This data describes a binding interaction between two proteins.

Sequence of chain B:
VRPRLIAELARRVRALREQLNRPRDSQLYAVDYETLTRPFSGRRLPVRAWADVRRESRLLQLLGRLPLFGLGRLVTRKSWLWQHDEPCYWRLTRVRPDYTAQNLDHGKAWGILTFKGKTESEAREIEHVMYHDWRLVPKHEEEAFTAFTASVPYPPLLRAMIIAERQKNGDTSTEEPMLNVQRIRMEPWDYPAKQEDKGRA

Sequence of chain A:
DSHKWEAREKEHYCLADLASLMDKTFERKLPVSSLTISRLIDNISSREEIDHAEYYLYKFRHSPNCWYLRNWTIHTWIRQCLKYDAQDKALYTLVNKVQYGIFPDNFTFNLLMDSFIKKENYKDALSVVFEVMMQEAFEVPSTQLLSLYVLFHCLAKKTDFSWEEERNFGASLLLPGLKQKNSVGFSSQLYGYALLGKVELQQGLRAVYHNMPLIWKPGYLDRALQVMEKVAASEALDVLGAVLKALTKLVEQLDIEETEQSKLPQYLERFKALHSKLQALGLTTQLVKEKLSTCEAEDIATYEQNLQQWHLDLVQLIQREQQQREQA

Interface contacts:
Residue Y244 in chain A contacts residue R140 in chain B (closest heavy-atom distance 2.8 Å).
Residue E171 in chain A contacts residue L71 in chain B (closest heavy-atom distance 4.5 Å).
Residue P248 in chain A interacts with residue H145 in chain B (closest heavy-atom distance 3.3 Å).
Residue I250 in chain A contacts residue H145 in chain B (closest heavy-atom distance 3.7 Å).
Residue H97 in chain A contacts residue Y104 in chain B (closest heavy-atom distance 3.9 Å).
Residue R258 in chain A interacts with residue E146 in chain B (closest heavy-atom distance 2.8 Å).
Residue E171 in chain A interacts with residue V142 in chain B (closest heavy-atom distance 4.1 Å).
Residue H97 in chain A contacts residue L109 in chain B (closest heavy-atom distance 3.3 Å).
Residue H97 in chain A is in contact with residue A106 in chain B (closest heavy-atom distance 4.4 Å).
Residue L249 in chain A interacts with residue H145 in chain B (closest heavy-atom distance 4.4 Å).
Residue H97 in chain A contacts residue Q107 in chain B (closest heavy-atom distance 3.8 Å).
Residue E315 in chain A interacts with residue R140 in chain B (closest heavy-atom distance 2.8 Å).
Residue C101 in chain A is in contact with residue P102 in chain B (closest heavy-atom distance 3.9 Å).
Residue V314 in chain A is in contact with residue R60 in chain B (closest heavy-atom distance 4.5 Å).
Residue C101 in chain A contacts residue F74 in chain B (closest heavy-atom distance 4.0 Å).
Residue P248 in chain A interacts with residue P143 in chain B (closest heavy-atom distance 3.4 Å).
Residue E171 in chain A contacts residue P143 in chain B (closest heavy-atom distance 3.5 Å).
Residue F138 in chain A interacts with residue G69 in chain B (closest heavy-atom distance 3.1 Å).
Residue E171 in chain A interacts with residue K144 in chain B (closest heavy-atom distance 2.8 Å).
Residue V314 in chain A contacts residue W87 in chain B (closest heavy-atom distance 4.2 Å).
Residue E315 in chain A is in contact with residue R60 in chain B (closest heavy-atom distance 3.5 Å).
Residue W251 in chain A interacts with residue V142 in chain B (closest heavy-atom distance 4.0 Å).
Residue W102 in chain A contacts residue L76 in chain B (closest heavy-atom distance 4.5 Å).
Residue I250 in chain A contacts residue E146 in chain B (closest heavy-atom distance 3.5 Å).
Residue R96 in chain A contacts residue G69 in chain B (closest heavy-atom distance 3.8 Å).
Residue L313 in chain A is in contact with residue A56 in chain B (closest heavy-atom distance 3.5 Å).
Residue L249 in chain A contacts residue P143 in chain B (closest heavy-atom distance 3.4 Å).
Residue F138 in chain A contacts residue L71 in chain B (closest heavy-atom distance 3.3 Å).
Residue H97 in chain A contacts residue N108 in chain B (closest heavy-atom distance 4.2 Å).
Residue V133 in chain A contacts residue G69 in chain B (closest heavy-atom distance 3.4 Å).
Residue E171 in chain A contacts residue R78 in chain B (closest heavy-atom distance 2.8 Å).
Residue W102 in chain A interacts with residue F74 in chain B (closest heavy-atom distance 4.5 Å).
Residue Y244 in chain A is in contact with residue E61 in chain B (closest heavy-atom distance 3.3 Å).
Residue F138 in chain A contacts residue P72 in chain B (closest heavy-atom distance 3.8 Å).
Residue R96 in chain A contacts residue F74 in chain B (closest heavy-atom distance 4.1 Å).
Residue V133 in chain A is in contact with residue N108 in chain B (closest heavy-atom distance 4.0 Å).
Residue W251 in chain A interacts with residue F150 in chain B (closest heavy-atom distance 4.2 Å).
Residue F138 in chain A contacts residue R70 in chain B (closest heavy-atom distance 3.3 Å).
Residue H245 in chain A interacts with residue R60 in chain B (closest heavy-atom distance 4.3 Å).
Residue W102 in chain A interacts with residue L73 in chain B (closest heavy-atom distance 3.5 Å).
Residue V133 in chain A interacts with residue R70 in chain B (closest heavy-atom distance 3.9 Å).
Residue C101 in chain A is in contact with residue Y104 in chain B (closest heavy-atom distance 3.9 Å).
Residue R96 in chain A is in contact with residue L109 in chain B (closest heavy-atom distance 3.5 Å).
Residue W251 in chain A is in contact with residue R140 in chain B (closest heavy-atom distance 3.6 Å).
Residue E315 in chain A interacts with residue E61 in chain B (closest heavy-atom distance 4.5 Å).
Residue I250 in chain A is in contact with residue P143 in chain B (closest heavy-atom distance 3.6 Å).
Residue E315 in chain A is in contact with residue W87 in chain B (closest heavy-atom distance 4.3 Å).
Residue R241 in chain A interacts with residue R60 in chain B (closest heavy-atom distance 3.5 Å).
Residue W251 in chain A interacts with residue L86 in chain B (closest heavy-atom distance 3.5 Å).
Residue D140 in chain A contacts residue P72 in chain B (closest heavy-atom distance 4.2 Å).
Residue S98 in chain A is in contact with residue Y104 in chain B (closest heavy-atom distance 3.3 Å).
Residue L313 in chain A contacts residue R60 in chain B (closest heavy-atom distance 3.2 Å).
Residue C101 in chain A contacts residue L109 in chain B (closest heavy-atom distance 3.4 Å).
Residue N246 in chain A contacts residue R70 in chain B (closest heavy-atom distance 3.1 Å).
Residue P99 in chain A interacts with residue Y104 in chain B (closest heavy-atom distance 3.3 Å).
Residue L210 in chain A contacts residue H145 in chain B (closest heavy-atom distance 3.4 Å).
Residue W251 in chain A interacts with residue T81 in chain B (closest heavy-atom distance 4.1 Å).
Residue V133 in chain A contacts residue L109 in chain B (closest heavy-atom distance 3.5 Å).
Residue Y228 in chain A interacts with residue E146 in chain B (closest heavy-atom distance 3.9 Å).
Residue W251 in chain A contacts residue L141 in chain B (closest heavy-atom distance 3.2 Å).